Contacts between the two chains:
Residue L131 in the first protein contacts residue V12 in the second protein (closest heavy-atom distance 3.8 Å).
Residue P107 in the first protein is in contact with residue I11 in the second protein (closest heavy-atom distance 4.6 Å).
Residue L106 in the first protein contacts residue W15 in the second protein (closest heavy-atom distance 4.4 Å).
Residue E109 in the first protein interacts with residue P14 in the second protein (closest heavy-atom distance 3.5 Å).
Residue P107 in the first protein contacts residue G13 in the second protein (closest heavy-atom distance 2.8 Å).
Residue P107 in the first protein contacts residue P14 in the second protein (closest heavy-atom distance 3.8 Å).
Residue I108 in the first protein interacts with residue I11 in the second protein (closest heavy-atom distance 3.6 Å).
Residue N110 in the first protein is in contact with residue Q8 in the second protein (closest heavy-atom distance 3.3 Å).
Residue N110 in the first protein interacts with residue V10 in the second protein (closest heavy-atom distance 3.4 Å).
Residue P107 in the first protein contacts residue V12 in the second protein (closest heavy-atom distance 3.4 Å).
Residue E109 in the first protein contacts residue G13 in the second protein (closest heavy-atom distance 3.8 Å).
Residue S132 in the first protein contacts residue V10 in the second protein (closest heavy-atom distance 3.9 Å).
Residue E109 in the first protein contacts residue I11 in the second protein (closest heavy-atom distance 2.7 Å).
Residue L106 in the first protein contacts residue V12 in the second protein (closest heavy-atom distance 4.1 Å).
Residue L131 in the first protein interacts with residue V10 in the second protein (closest heavy-atom distance 4.1 Å).
Residue I108 in the first protein contacts residue V12 in the second protein (closest heavy-atom distance 4.5 Å).
Residue N105 in the first protein is in contact with residue P14 in the second protein (closest heavy-atom distance 4.7 Å).
Residue L133 in the first protein interacts with residue Q8 in the second protein (closest heavy-atom distance 3.2 Å).
Residue N105 in the first protein interacts with residue W15 in the second protein (closest heavy-atom distance 2.9 Å).
Residue P107 in the first protein interacts with residue W15 in the second protein (closest heavy-atom distance 3.6 Å).
Residue I108 in the first protein contacts residue G13 in the second protein (closest heavy-atom distance 4.2 Å).
Residue N110 in the first protein contacts residue T9 in the second protein (closest heavy-atom distance 3.0 Å).
Residue L133 in the first protein interacts with residue V10 in the second protein (closest heavy-atom distance 3.9 Å).
Residue G111 in the first protein contacts residue V10 in the second protein (closest heavy-atom distance 4.5 Å).
Residue E109 in the first protein is in contact with residue V12 in the second protein (closest heavy-atom distance 4.3 Å).
Residue N110 in the first protein is in contact with residue I11 in the second protein (closest heavy-atom distance 2.9 Å).
Residue L133 in the first protein contacts residue T9 in the second protein (closest heavy-atom distance 3.7 Å).

Sequence of the second protein:
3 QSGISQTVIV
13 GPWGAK

The following describes two proteins that form a bound complex.

Sequence of the first protein:
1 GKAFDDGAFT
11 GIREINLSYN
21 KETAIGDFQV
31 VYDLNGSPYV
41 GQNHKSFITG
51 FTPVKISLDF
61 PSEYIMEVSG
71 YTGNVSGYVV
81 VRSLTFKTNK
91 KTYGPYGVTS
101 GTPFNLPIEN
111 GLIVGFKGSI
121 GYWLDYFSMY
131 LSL